This data describes a binding interaction between two proteins.

Sequence of chain A:
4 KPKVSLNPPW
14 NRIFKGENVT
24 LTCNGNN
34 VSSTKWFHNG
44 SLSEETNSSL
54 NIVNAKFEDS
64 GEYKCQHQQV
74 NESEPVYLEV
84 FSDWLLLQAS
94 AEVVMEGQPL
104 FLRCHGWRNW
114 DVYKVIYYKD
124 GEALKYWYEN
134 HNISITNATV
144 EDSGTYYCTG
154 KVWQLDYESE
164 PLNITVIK

Sequence of chain B:
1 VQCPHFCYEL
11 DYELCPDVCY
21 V

Interface contacts:
Residue S85 in chain A is in contact with residue P16 in chain B (closest heavy-atom distance 3.6 Å).
Residue K18 in chain A is in contact with residue D17 in chain B (closest heavy-atom distance 4.9 Å).
Residue W87 in chain A interacts with residue P4 in chain B (closest heavy-atom distance 3.6 Å).
Residue W113 in chain A is in contact with residue C15 in chain B (closest heavy-atom distance 4.6 Å).
Residue L158 in chain A contacts residue Q2 in chain B (closest heavy-atom distance 3.7 Å).
Residue S85 in chain A is in contact with residue V18 in chain B (closest heavy-atom distance 4.2 Å).
Residue W156 in chain A interacts with residue F6 in chain B (closest heavy-atom distance 3.5 Å).
Residue W87 in chain A contacts residue C3 in chain B (closest heavy-atom distance 3.7 Å).
Residue Y160 in chain A is in contact with residue V1 in chain B (closest heavy-atom distance 4.3 Å).
Residue W110 in chain A contacts residue L14 in chain B (closest heavy-atom distance 2.9 Å).
Residue W87 in chain A is in contact with residue F6 in chain B (closest heavy-atom distance 5.0 Å).
Residue L158 in chain A contacts residue C3 in chain B (closest heavy-atom distance 3.7 Å).
Residue F60 in chain A interacts with residue D17 in chain B (closest heavy-atom distance 3.7 Å).
Residue Y160 in chain A interacts with residue C3 in chain B (closest heavy-atom distance 3.8 Å).
Residue Y160 in chain A interacts with residue Q2 in chain B (closest heavy-atom distance 3.0 Å).
Residue W110 in chain A contacts residue P16 in chain B (closest heavy-atom distance 3.6 Å).
Residue W156 in chain A contacts residue P4 in chain B (closest heavy-atom distance 3.7 Å).
Residue W87 in chain A interacts with residue P16 in chain B (closest heavy-atom distance 3.7 Å).
Residue L158 in chain A interacts with residue P4 in chain B (closest heavy-atom distance 3.6 Å).
Residue W110 in chain A contacts residue C15 in chain B (closest heavy-atom distance 3.7 Å).
Residue R111 in chain A contacts residue Y12 in chain B (closest heavy-atom distance 4.2 Å).
Residue W87 in chain A contacts residue V18 in chain B (closest heavy-atom distance 4.1 Å).
Residue S85 in chain A contacts residue D17 in chain B (closest heavy-atom distance 3.3 Å).
Residue W113 in chain A contacts residue F6 in chain B (closest heavy-atom distance 3.9 Å).
Residue R111 in chain A is in contact with residue L14 in chain B (closest heavy-atom distance 2.8 Å).
Residue W87 in chain A is in contact with residue Q2 in chain B (closest heavy-atom distance 4.7 Å).
Residue V155 in chain A is in contact with residue P4 in chain B (closest heavy-atom distance 5.0 Å).
Residue R111 in chain A contacts residue C15 in chain B (closest heavy-atom distance 4.7 Å).
Residue R111 in chain A contacts residue E13 in chain B (closest heavy-atom distance 4.4 Å).
Residue W87 in chain A contacts residue C15 in chain B (closest heavy-atom distance 4.0 Å).
Residue D86 in chain A interacts with residue V18 in chain B (closest heavy-atom distance 3.8 Å).
Residue W113 in chain A interacts with residue L14 in chain B (closest heavy-atom distance 3.8 Å).
Residue D86 in chain A interacts with residue P16 in chain B (closest heavy-atom distance 3.2 Å).
Residue W87 in chain A interacts with residue V1 in chain B (closest heavy-atom distance 4.4 Å).
Residue W87 in chain A is in contact with residue C19 in chain B (closest heavy-atom distance 3.5 Å).
Residue W87 in chain A contacts residue C7 in chain B (closest heavy-atom distance 4.3 Å).
Residue Y160 in chain A is in contact with residue P4 in chain B (closest heavy-atom distance 3.4 Å).